Sequence of chain B:
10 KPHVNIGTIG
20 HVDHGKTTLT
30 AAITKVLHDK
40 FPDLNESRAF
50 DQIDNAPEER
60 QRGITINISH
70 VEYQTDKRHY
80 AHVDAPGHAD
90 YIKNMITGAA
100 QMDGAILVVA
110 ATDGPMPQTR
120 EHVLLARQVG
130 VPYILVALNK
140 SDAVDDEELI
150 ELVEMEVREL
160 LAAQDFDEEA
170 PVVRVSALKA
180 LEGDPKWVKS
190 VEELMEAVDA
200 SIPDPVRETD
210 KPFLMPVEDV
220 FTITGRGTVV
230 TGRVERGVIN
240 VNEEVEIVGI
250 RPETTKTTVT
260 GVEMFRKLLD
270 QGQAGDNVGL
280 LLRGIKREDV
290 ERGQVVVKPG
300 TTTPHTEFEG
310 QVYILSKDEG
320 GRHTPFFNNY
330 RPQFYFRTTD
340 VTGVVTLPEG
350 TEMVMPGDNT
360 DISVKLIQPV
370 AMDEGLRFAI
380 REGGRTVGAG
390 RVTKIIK

Contacts between the two chains:
Residue M354 in chain B interacts with residue I37 in chain A (closest heavy-atom distance 3.5 Å).
Residue M354 in chain B interacts with residue G31 in chain A (closest heavy-atom distance 4.6 Å).
Residue E351 in chain B interacts with residue M38 in chain A (closest heavy-atom distance 3.4 Å).
Residue M352 in chain B is in contact with residue I37 in chain A (closest heavy-atom distance 3.7 Å).
Residue D357 in chain B is in contact with residue R66 in chain A (closest heavy-atom distance 4.3 Å).
Residue M352 in chain B is in contact with residue M38 in chain A (closest heavy-atom distance 3.7 Å).

Sequence of chain A:
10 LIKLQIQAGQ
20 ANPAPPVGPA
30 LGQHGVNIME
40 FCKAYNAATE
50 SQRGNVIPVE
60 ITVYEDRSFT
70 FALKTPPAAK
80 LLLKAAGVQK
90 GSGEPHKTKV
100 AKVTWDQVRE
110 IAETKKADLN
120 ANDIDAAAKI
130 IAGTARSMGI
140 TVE

The following describes two proteins that form a bound complex.